Sequence of the first protein:
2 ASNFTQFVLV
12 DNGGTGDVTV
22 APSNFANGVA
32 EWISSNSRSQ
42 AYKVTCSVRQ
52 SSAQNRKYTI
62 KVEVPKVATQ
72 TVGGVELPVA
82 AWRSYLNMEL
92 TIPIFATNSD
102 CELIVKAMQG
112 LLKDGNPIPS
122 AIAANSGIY

Interface contacts:
Residue M216 in the second protein contacts residue A54 in the first protein (closest heavy-atom distance 4.6 Å).
Residue M216 in the second protein contacts residue F96 in the first protein (closest heavy-atom distance 4.9 Å).
Residue M216 in the second protein contacts residue Q55 in the first protein (closest heavy-atom distance 4.0 Å).
Residue M216 in the second protein contacts residue I95 in the first protein (closest heavy-atom distance 4.7 Å).

Sequence of the second protein:
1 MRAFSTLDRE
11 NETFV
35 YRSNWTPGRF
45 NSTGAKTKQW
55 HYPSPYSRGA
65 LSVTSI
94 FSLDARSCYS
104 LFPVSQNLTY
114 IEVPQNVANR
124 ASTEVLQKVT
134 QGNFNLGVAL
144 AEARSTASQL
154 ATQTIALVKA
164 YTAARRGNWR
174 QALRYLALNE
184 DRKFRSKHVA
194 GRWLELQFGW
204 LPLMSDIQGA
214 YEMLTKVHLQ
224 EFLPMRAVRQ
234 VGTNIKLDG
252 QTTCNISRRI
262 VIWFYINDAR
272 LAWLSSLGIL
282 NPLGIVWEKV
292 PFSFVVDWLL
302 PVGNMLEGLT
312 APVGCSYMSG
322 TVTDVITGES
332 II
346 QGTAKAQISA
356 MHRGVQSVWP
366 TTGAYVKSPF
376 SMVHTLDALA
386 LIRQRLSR

These two protein chains interact to form a complex.